Sequence of the second protein:
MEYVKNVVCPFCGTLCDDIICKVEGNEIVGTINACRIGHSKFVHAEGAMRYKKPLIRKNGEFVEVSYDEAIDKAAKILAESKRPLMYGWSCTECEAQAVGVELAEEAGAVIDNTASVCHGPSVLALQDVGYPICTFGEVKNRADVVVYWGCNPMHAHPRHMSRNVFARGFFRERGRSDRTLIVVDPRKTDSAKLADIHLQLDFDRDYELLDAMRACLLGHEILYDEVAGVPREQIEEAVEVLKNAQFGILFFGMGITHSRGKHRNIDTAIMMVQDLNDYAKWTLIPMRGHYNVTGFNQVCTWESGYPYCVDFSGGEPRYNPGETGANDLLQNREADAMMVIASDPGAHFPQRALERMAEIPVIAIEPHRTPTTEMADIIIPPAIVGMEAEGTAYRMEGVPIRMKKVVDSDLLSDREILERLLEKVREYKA

Sequence of the first protein:
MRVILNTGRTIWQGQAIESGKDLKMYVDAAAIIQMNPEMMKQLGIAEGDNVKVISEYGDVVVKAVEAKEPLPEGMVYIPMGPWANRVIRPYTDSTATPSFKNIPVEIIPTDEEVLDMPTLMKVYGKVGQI

Interface contacts:
Residue D204 in the second protein interacts with residue N102 in the first protein (closest heavy-atom distance 3.4 Å).
Residue P186 in the second protein contacts residue P72 in the first protein (closest heavy-atom distance 3.5 Å).
Residue Q351 in the second protein is in contact with residue Y124 in the first protein (closest heavy-atom distance 3.3 Å).
Residue A358 in the second protein is in contact with residue Y124 in the first protein (closest heavy-atom distance 3.3 Å).
Residue M357 in the second protein interacts with residue K126 in the first protein (closest heavy-atom distance 3.2 Å).
Residue Q351 in the second protein interacts with residue Y57 in the first protein (closest heavy-atom distance 3.5 Å).
Residue G346 in the second protein interacts with residue M121 in the first protein (closest heavy-atom distance 3.4 Å).
Residue A48 in the second protein interacts with residue S19 in the first protein (closest heavy-atom distance 3.2 Å).
Residue H258 in the second protein interacts with residue K101 in the first protein (closest heavy-atom distance 3.1 Å).
Residue P321 in the second protein is in contact with residue S94 in the first protein (closest heavy-atom distance 3.4 Å).
Residue F349 in the second protein interacts with residue N85 in the first protein (closest heavy-atom distance 3.4 Å).
Residue R352 in the second protein interacts with residue Y91 in the first protein (closest heavy-atom distance 3.2 Å).
Residue H258 in the second protein is in contact with residue F100 in the first protein (closest heavy-atom distance 3.5 Å).
Residue T189 in the second protein is in contact with residue E69 in the first protein (closest heavy-atom distance 3.4 Å).
Residue R36 in the second protein contacts residue W12 in the first protein (closest heavy-atom distance 3.4 Å).
Residue M49 in the second protein interacts with residue D22 in the first protein (closest heavy-atom distance 3.0 Å).
Residue K188 in the second protein contacts residue E69 in the first protein (closest heavy-atom distance 3.4 Å).
Residue A347 in the second protein interacts with residue N85 in the first protein (closest heavy-atom distance 3.1 Å).
Residue S116 in the second protein interacts with residue A96 in the first protein (closest heavy-atom distance 3.1 Å).
Residue S40 in the second protein interacts with residue Q15 in the first protein (closest heavy-atom distance 3.5 Å).
Residue A347 in the second protein interacts with residue G81 in the first protein (closest heavy-atom distance 3.0 Å).
Residue Q351 in the second protein interacts with residue I88 in the first protein (closest heavy-atom distance 3.0 Å).
Residue D377 in the second protein is in contact with residue Q129 in the first protein (closest heavy-atom distance 3.0 Å).
Residue H348 in the second protein contacts residue F100 in the first protein (closest heavy-atom distance 3.5 Å).
Residue F203 in the second protein contacts residue N102 in the first protein (closest heavy-atom distance 3.5 Å).
Residue R187 in the second protein interacts with residue Y77 in the first protein (closest heavy-atom distance 3.4 Å).
Residue H155 in the second protein contacts residue T10 in the first protein (closest heavy-atom distance 3.5 Å).
Residue K262 in the second protein interacts with residue S99 in the first protein (closest heavy-atom distance 2.9 Å).
Residue N152 in the second protein is in contact with residue E69 in the first protein (closest heavy-atom distance 3.1 Å).
Residue H348 in the second protein is in contact with residue N85 in the first protein (closest heavy-atom distance 3.4 Å).
Residue R36 in the second protein is in contact with residue Q15 in the first protein (closest heavy-atom distance 2.9 Å).
Residue Q351 in the second protein contacts residue R86 in the first protein (closest heavy-atom distance 3.1 Å).
Residue D190 in the second protein contacts residue E69 in the first protein (closest heavy-atom distance 2.9 Å).
Residue D377 in the second protein interacts with residue K126 in the first protein (closest heavy-atom distance 2.9 Å).
Residue E359 in the second protein interacts with residue Q129 in the first protein (closest heavy-atom distance 3.4 Å).
Residue K188 in the second protein interacts with residue P70 in the first protein (closest heavy-atom distance 2.9 Å).
Residue S40 in the second protein interacts with residue E18 in the first protein (closest heavy-atom distance 3.4 Å).
Residue S116 in the second protein interacts with residue T97 in the first protein (closest heavy-atom distance 2.9 Å).
Residue D328 in the second protein is in contact with residue A96 in the first protein (closest heavy-atom distance 3.4 Å).
Residue Q351 in the second protein contacts residue P90 in the first protein (closest heavy-atom distance 3.4 Å).
Residue H155 in the second protein contacts residue E69 in the first protein (closest heavy-atom distance 3.2 Å).
Residue K193 in the second protein contacts residue K68 in the first protein (closest heavy-atom distance 2.9 Å).
Residue I360 in the second protein contacts residue K126 in the first protein (closest heavy-atom distance 3.0 Å).
Residue K262 in the second protein contacts residue T97 in the first protein (closest heavy-atom distance 2.8 Å).
Residue Q331 in the second protein contacts residue P90 in the first protein (closest heavy-atom distance 2.9 Å).
Residue D344 in the second protein contacts residue K21 in the first protein (closest heavy-atom distance 2.7 Å).
Residue F11 in the second protein interacts with residue E18 in the first protein (closest heavy-atom distance 3.2 Å).
Residue H155 in the second protein contacts residue I11 in the first protein (closest heavy-atom distance 2.9 Å).
Residue Q351 in the second protein is in contact with residue N85 in the first protein (closest heavy-atom distance 3.0 Å).
Residue A347 in the second protein contacts residue P82 in the first protein (closest heavy-atom distance 3.1 Å).
Residue K41 in the second protein is in contact with residue E18 in the first protein (closest heavy-atom distance 3.2 Å).
Residue K262 in the second protein is in contact with residue Y91 in the first protein (closest heavy-atom distance 3.3 Å).
Residue A358 in the second protein is in contact with residue V127 in the first protein (closest heavy-atom distance 3.2 Å).
Residue M375 in the second protein is in contact with residue K126 in the first protein (closest heavy-atom distance 3.1 Å).
Residue K262 in the second protein is in contact with residue P98 in the first protein (closest heavy-atom distance 3.5 Å).
Residue K262 in the second protein interacts with residue D93 in the first protein (closest heavy-atom distance 3.0 Å).
Residue P121 in the second protein interacts with residue T97 in the first protein (closest heavy-atom distance 3.4 Å).
Residue D328 in the second protein is in contact with residue T92 in the first protein (closest heavy-atom distance 3.1 Å).
Residue H348 in the second protein is in contact with residue M80 in the first protein (closest heavy-atom distance 3.4 Å).
Residue G322 in the second protein is in contact with residue S94 in the first protein (closest heavy-atom distance 3.3 Å).

This data describes a binding interaction between two proteins.